Sequence of protein 2:
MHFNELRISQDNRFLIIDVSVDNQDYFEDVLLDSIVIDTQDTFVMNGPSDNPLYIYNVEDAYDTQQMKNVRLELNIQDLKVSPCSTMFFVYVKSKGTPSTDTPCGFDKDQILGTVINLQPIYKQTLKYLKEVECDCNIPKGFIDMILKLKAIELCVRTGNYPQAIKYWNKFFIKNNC

Sequence of protein 1:
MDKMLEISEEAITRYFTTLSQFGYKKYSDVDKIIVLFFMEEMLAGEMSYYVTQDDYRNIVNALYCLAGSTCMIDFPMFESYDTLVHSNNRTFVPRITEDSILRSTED

This data describes a binding interaction between two proteins.

Contacts between the two chains:
Residue Y149 in protein 2 contacts residue M42 in protein 1 (closest heavy-atom distance 3.2 Å).
Residue L145 in protein 2 is in contact with residue M47 in protein 1 (closest heavy-atom distance 3.7 Å).
Residue L153 in protein 2 interacts with residue I59 in protein 1 (closest heavy-atom distance 4.2 Å).
Residue L145 in protein 2 is in contact with residue E46 in protein 1 (closest heavy-atom distance 5.0 Å).
Residue I165 in protein 2 interacts with residue L66 in protein 1 (closest heavy-atom distance 3.7 Å).
Residue C163 in protein 2 is in contact with residue C65 in protein 1 (closest heavy-atom distance 2.0 Å).
Residue I148 in protein 2 interacts with residue M47 in protein 1 (closest heavy-atom distance 4.1 Å).
Residue K157 in protein 2 contacts residue N58 in protein 1 (closest heavy-atom distance 4.8 Å).
Residue I173 in protein 2 contacts residue F38 in protein 1 (closest heavy-atom distance 3.7 Å).
Residue L156 in protein 2 contacts residue N58 in protein 1 (closest heavy-atom distance 5.0 Å).
Residue Y149 in protein 2 interacts with residue D55 in protein 1 (closest heavy-atom distance 2.5 Å).
Residue Q10 in protein 2 contacts residue Y50 in protein 1 (closest heavy-atom distance 3.6 Å).
Residue I173 in protein 2 interacts with residue V35 in protein 1 (closest heavy-atom distance 4.2 Å).
Residue E160 in protein 2 contacts residue I59 in protein 1 (closest heavy-atom distance 4.6 Å).
Residue I173 in protein 2 contacts residue I34 in protein 1 (closest heavy-atom distance 3.7 Å).
Residue Y149 in protein 2 interacts with residue T52 in protein 1 (closest heavy-atom distance 4.3 Å).
Residue Y149 in protein 2 is in contact with residue I59 in protein 1 (closest heavy-atom distance 4.8 Å).
Residue I148 in protein 2 is in contact with residue F38 in protein 1 (closest heavy-atom distance 4.8 Å).
Residue I170 in protein 2 interacts with residue I34 in protein 1 (closest heavy-atom distance 4.2 Å).
Residue L174 in protein 2 is in contact with residue I34 in protein 1 (closest heavy-atom distance 4.6 Å).
Residue Q10 in protein 2 interacts with residue Y49 in protein 1 (closest heavy-atom distance 3.0 Å).
Residue T152 in protein 2 contacts residue M39 in protein 1 (closest heavy-atom distance 4.2 Å).
Residue I170 in protein 2 interacts with residue D31 in protein 1 (closest heavy-atom distance 3.4 Å).
Residue V159 in protein 2 contacts residue A62 in protein 1 (closest heavy-atom distance 3.7 Å).
Residue L153 in protein 2 contacts residue N58 in protein 1 (closest heavy-atom distance 4.8 Å).
Residue E160 in protein 2 contacts residue A62 in protein 1 (closest heavy-atom distance 3.7 Å).
Residue E180 in protein 2 contacts residue E41 in protein 1 (closest heavy-atom distance 4.8 Å).
Residue I165 in protein 2 interacts with residue V35 in protein 1 (closest heavy-atom distance 3.7 Å).
Residue L156 in protein 2 contacts residue V35 in protein 1 (closest heavy-atom distance 5.0 Å).
Residue L156 in protein 2 is in contact with residue M39 in protein 1 (closest heavy-atom distance 3.8 Å).
Residue L153 in protein 2 contacts residue D55 in protein 1 (closest heavy-atom distance 3.9 Å).
Residue F169 in protein 2 interacts with residue M39 in protein 1 (closest heavy-atom distance 3.7 Å).
Residue T152 in protein 2 is in contact with residue F38 in protein 1 (closest heavy-atom distance 3.6 Å).
Residue L176 in protein 2 contacts residue F38 in protein 1 (closest heavy-atom distance 4.2 Å).
Residue Y149 in protein 2 interacts with residue Y50 in protein 1 (closest heavy-atom distance 3.0 Å).
Residue E160 in protein 2 contacts residue N61 in protein 1 (closest heavy-atom distance 3.9 Å).
Residue T152 in protein 2 is in contact with residue M42 in protein 1 (closest heavy-atom distance 3.0 Å).
Residue E160 in protein 2 contacts residue C65 in protein 1 (closest heavy-atom distance 4.0 Å).
Residue K177 in protein 2 contacts residue F38 in protein 1 (closest heavy-atom distance 4.9 Å).
Residue Q146 in protein 2 interacts with residue Y50 in protein 1 (closest heavy-atom distance 3.3 Å).
Residue Y149 in protein 2 is in contact with residue M47 in protein 1 (closest heavy-atom distance 4.0 Å).
Residue M172 in protein 2 is in contact with residue F38 in protein 1 (closest heavy-atom distance 4.2 Å).
Residue F169 in protein 2 contacts residue V35 in protein 1 (closest heavy-atom distance 3.5 Å).
Residue L156 in protein 2 is in contact with residue A62 in protein 1 (closest heavy-atom distance 3.4 Å).
Residue L153 in protein 2 interacts with residue M42 in protein 1 (closest heavy-atom distance 4.3 Å).
Residue I165 in protein 2 interacts with residue K32 in protein 1 (closest heavy-atom distance 3.5 Å).
Residue E160 in protein 2 is in contact with residue R57 in protein 1 (closest heavy-atom distance 4.6 Å).
Residue E160 in protein 2 interacts with residue N58 in protein 1 (closest heavy-atom distance 2.7 Å).
Residue I165 in protein 2 is in contact with residue D31 in protein 1 (closest heavy-atom distance 3.9 Å).
Residue L145 in protein 2 interacts with residue Y50 in protein 1 (closest heavy-atom distance 4.0 Å).
Residue K177 in protein 2 interacts with residue E41 in protein 1 (closest heavy-atom distance 4.0 Å).
Residue F169 in protein 2 contacts residue F38 in protein 1 (closest heavy-atom distance 4.6 Å).
Residue L156 in protein 2 contacts residue I59 in protein 1 (closest heavy-atom distance 3.7 Å).
Residue I170 in protein 2 contacts residue V35 in protein 1 (closest heavy-atom distance 3.3 Å).
Residue V159 in protein 2 is in contact with residue C65 in protein 1 (closest heavy-atom distance 3.6 Å).
Residue K177 in protein 2 interacts with residue F37 in protein 1 (closest heavy-atom distance 3.6 Å).
Residue Y149 in protein 2 interacts with residue V51 in protein 1 (closest heavy-atom distance 3.4 Å).